Sequence of protein 2:
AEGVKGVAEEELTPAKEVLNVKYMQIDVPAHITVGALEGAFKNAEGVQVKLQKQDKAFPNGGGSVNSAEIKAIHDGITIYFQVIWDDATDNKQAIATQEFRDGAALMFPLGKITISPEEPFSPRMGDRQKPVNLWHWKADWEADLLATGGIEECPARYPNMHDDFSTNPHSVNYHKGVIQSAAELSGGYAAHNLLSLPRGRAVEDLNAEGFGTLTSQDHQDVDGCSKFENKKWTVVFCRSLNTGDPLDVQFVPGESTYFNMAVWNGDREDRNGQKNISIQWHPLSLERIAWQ

Interface contacts:
Residue Y729 in protein 1 contacts residue V202 in protein 2 (closest heavy-atom distance 4.0 Å).
Residue R123 in protein 1 interacts with residue D194 in protein 2 (closest heavy-atom distance 3.7 Å).
Residue M87 in protein 1 is in contact with residue I209 in protein 2 (closest heavy-atom distance 4.0 Å).
Residue Y129 in protein 1 interacts with residue H192 in protein 2 (closest heavy-atom distance 3.8 Å).
Residue V35 in protein 1 is in contact with residue T243 in protein 2 (closest heavy-atom distance 3.8 Å).
Residue P942 in protein 1 contacts residue H192 in protein 2 (closest heavy-atom distance 3.0 Å).
Residue D930 in protein 1 interacts with residue D194 in protein 2 (closest heavy-atom distance 2.9 Å).
Residue P128 in protein 1 contacts residue D194 in protein 2 (closest heavy-atom distance 3.3 Å).
Residue V728 in protein 1 contacts residue V202 in protein 2 (closest heavy-atom distance 3.4 Å).
Residue V85 in protein 1 contacts residue H205 in protein 2 (closest heavy-atom distance 3.8 Å).
Residue V52 in protein 1 interacts with residue S216 in protein 2 (closest heavy-atom distance 3.1 Å).
Residue G127 in protein 1 is in contact with residue N198 in protein 2 (closest heavy-atom distance 3.4 Å).
Residue Y729 in protein 1 is in contact with residue H200 in protein 2 (closest heavy-atom distance 3.0 Å).
Residue D930 in protein 1 interacts with residue D193 in protein 2 (closest heavy-atom distance 4.0 Å).
Residue Y126 in protein 1 contacts residue F195 in protein 2 (closest heavy-atom distance 3.1 Å).
Residue Y943 in protein 1 is in contact with residue M191 in protein 2 (closest heavy-atom distance 3.2 Å).
Residue Y943 in protein 1 is in contact with residue N190 in protein 2 (closest heavy-atom distance 3.2 Å).
Residue P33 in protein 1 contacts residue P161 in protein 2 (closest heavy-atom distance 4.0 Å).
Residue V35 in protein 1 interacts with residue T245 in protein 2 (closest heavy-atom distance 2.9 Å).
Residue Q56 in protein 1 contacts residue A213 in protein 2 (closest heavy-atom distance 3.5 Å).
Residue R123 in protein 1 is in contact with residue D193 in protein 2 (closest heavy-atom distance 3.1 Å).
Residue T929 in protein 1 contacts residue D194 in protein 2 (closest heavy-atom distance 3.9 Å).
Residue A34 in protein 1 interacts with residue E239 in protein 2 (closest heavy-atom distance 3.7 Å).
Residue P33 in protein 1 interacts with residue N237 in protein 2 (closest heavy-atom distance 3.5 Å).
Residue M87 in protein 1 contacts residue E214 in protein 2 (closest heavy-atom distance 3.5 Å).
Residue L31 in protein 1 contacts residue L277 in protein 2 (closest heavy-atom distance 4.0 Å).
Residue P128 in protein 1 is in contact with residue H192 in protein 2 (closest heavy-atom distance 3.9 Å).
Residue P33 in protein 1 interacts with residue E239 in protein 2 (closest heavy-atom distance 3.5 Å).
Residue Y129 in protein 1 interacts with residue D194 in protein 2 (closest heavy-atom distance 3.8 Å).
Residue V52 in protein 1 is in contact with residue G217 in protein 2 (closest heavy-atom distance 3.7 Å).
Residue R123 in protein 1 interacts with residue F195 in protein 2 (closest heavy-atom distance 3.5 Å).
Residue D1038 in protein 1 interacts with residue N190 in protein 2 (closest heavy-atom distance 3.2 Å).
Residue Q56 in protein 1 is in contact with residue E214 in protein 2 (closest heavy-atom distance 3.1 Å).
Residue P942 in protein 1 is in contact with residue M191 in protein 2 (closest heavy-atom distance 3.2 Å).
Residue P33 in protein 1 contacts residue T245 in protein 2 (closest heavy-atom distance 3.9 Å).
Residue A34 in protein 1 is in contact with residue T245 in protein 2 (closest heavy-atom distance 3.1 Å).
Residue Y126 in protein 1 is in contact with residue N198 in protein 2 (closest heavy-atom distance 3.4 Å).
Residue Y53 in protein 1 contacts residue S216 in protein 2 (closest heavy-atom distance 4.0 Å).
Residue V952 in protein 1 contacts residue H192 in protein 2 (closest heavy-atom distance 3.5 Å).
Residue R82 in protein 1 interacts with residue E214 in protein 2 (closest heavy-atom distance 3.3 Å).
Residue M87 in protein 1 contacts residue V208 in protein 2 (closest heavy-atom distance 3.8 Å).
Residue Q56 in protein 1 is in contact with residue S216 in protein 2 (closest heavy-atom distance 3.2 Å).
Residue M945 in protein 1 is in contact with residue Y188 in protein 2 (closest heavy-atom distance 3.5 Å).
Residue A34 in protein 1 interacts with residue A238 in protein 2 (closest heavy-atom distance 4.1 Å).
Residue R944 in protein 1 interacts with residue N190 in protein 2 (closest heavy-atom distance 3.2 Å).
Residue R132 in protein 1 contacts residue H200 in protein 2 (closest heavy-atom distance 3.3 Å).
Residue P33 in protein 1 contacts residue L277 in protein 2 (closest heavy-atom distance 3.6 Å).
Residue H122 in protein 1 is in contact with residue F195 in protein 2 (closest heavy-atom distance 3.7 Å).
Residue G127 in protein 1 is in contact with residue D194 in protein 2 (closest heavy-atom distance 4.1 Å).
Residue R82 in protein 1 contacts residue A213 in protein 2 (closest heavy-atom distance 4.0 Å).
Residue R82 in protein 1 is in contact with residue V208 in protein 2 (closest heavy-atom distance 4.1 Å).
Residue A34 in protein 1 interacts with residue T243 in protein 2 (closest heavy-atom distance 3.3 Å).
Residue V85 in protein 1 is in contact with residue Y204 in protein 2 (closest heavy-atom distance 3.7 Å).
Residue Y126 in protein 1 interacts with residue H205 in protein 2 (closest heavy-atom distance 3.4 Å).
Residue R1040 in protein 1 interacts with residue H192 in protein 2 (closest heavy-atom distance 3.0 Å).
Residue V52 in protein 1 is in contact with residue A221 in protein 2 (closest heavy-atom distance 3.7 Å).
Residue P128 in protein 1 contacts residue N198 in protein 2 (closest heavy-atom distance 3.5 Å).
Residue Y943 in protein 1 contacts residue Y188 in protein 2 (closest heavy-atom distance 3.4 Å).
Residue V85 in protein 1 contacts residue V208 in protein 2 (closest heavy-atom distance 3.6 Å).
Residue Y126 in protein 1 is in contact with residue D194 in protein 2 (closest heavy-atom distance 3.8 Å).

These two protein chains interact to form a complex.

Sequence of protein 1:
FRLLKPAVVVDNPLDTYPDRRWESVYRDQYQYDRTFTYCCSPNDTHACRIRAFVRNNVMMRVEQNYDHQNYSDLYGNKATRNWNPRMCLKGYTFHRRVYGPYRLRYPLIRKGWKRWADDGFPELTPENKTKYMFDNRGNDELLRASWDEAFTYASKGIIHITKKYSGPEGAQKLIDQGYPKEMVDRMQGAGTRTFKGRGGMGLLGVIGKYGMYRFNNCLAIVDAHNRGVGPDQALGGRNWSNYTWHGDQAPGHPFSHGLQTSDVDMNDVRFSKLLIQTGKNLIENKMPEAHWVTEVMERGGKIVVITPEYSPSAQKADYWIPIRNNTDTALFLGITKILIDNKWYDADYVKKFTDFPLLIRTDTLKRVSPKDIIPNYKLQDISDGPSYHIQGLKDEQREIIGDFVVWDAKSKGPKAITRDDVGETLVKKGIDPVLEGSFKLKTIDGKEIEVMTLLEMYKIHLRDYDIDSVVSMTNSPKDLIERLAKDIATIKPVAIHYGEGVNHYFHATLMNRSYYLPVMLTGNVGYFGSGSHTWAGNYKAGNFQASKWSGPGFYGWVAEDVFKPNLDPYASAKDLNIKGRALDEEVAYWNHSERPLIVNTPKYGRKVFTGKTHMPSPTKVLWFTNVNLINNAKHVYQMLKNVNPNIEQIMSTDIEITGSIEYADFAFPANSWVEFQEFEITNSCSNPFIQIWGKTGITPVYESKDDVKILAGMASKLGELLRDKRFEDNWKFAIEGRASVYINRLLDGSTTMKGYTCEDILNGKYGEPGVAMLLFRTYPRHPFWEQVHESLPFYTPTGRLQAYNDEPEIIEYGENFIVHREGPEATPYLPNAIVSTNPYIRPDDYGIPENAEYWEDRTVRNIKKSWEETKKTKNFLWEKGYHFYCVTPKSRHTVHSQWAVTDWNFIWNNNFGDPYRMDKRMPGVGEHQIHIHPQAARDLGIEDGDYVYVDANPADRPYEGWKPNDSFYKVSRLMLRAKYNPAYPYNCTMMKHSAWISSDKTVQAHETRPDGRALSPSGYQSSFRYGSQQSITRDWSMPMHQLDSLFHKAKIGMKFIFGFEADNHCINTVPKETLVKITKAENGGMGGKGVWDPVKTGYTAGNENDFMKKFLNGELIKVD